Sequence of chain B:
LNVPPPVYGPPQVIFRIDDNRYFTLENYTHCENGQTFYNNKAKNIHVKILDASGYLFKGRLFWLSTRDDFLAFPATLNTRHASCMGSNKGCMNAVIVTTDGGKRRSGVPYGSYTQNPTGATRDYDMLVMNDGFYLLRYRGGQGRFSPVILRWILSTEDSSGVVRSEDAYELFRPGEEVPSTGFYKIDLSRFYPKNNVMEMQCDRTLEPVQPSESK

Sequence of chain A:
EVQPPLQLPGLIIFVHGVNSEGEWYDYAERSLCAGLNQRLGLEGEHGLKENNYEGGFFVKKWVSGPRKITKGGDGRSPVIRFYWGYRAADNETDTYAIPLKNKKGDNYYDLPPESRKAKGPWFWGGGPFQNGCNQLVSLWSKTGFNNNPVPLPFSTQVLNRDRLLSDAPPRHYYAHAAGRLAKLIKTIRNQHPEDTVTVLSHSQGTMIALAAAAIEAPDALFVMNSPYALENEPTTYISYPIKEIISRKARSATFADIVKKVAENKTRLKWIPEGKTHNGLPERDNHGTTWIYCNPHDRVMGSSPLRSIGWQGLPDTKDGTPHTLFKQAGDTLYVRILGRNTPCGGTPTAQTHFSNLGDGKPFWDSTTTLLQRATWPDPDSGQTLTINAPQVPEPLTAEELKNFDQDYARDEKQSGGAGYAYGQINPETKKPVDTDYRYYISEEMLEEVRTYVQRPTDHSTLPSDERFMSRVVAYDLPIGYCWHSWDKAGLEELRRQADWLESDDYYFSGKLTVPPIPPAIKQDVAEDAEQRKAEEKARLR

Interface contacts:
Residue K127 in chain A is in contact with residue Y226 in chain B (closest heavy-atom distance 2.3 Å).
Residue V512 in chain A interacts with residue S140 in chain B (closest heavy-atom distance 3.8 Å).
Residue D63 in chain A interacts with residue S169 in chain B (closest heavy-atom distance 3.3 Å).
Residue N505 in chain A interacts with residue L134 in chain B (closest heavy-atom distance 3.7 Å).
Residue D130 in chain A interacts with residue T238 in chain B (closest heavy-atom distance 3.1 Å).
Residue T514 in chain A interacts with residue Y170 in chain B (closest heavy-atom distance 3.3 Å).
Residue D130 in chain A interacts with residue S237 in chain B (closest heavy-atom distance 2.9 Å).
Residue G128 in chain A is in contact with residue Y226 in chain B (closest heavy-atom distance 3.5 Å).
Residue T508 in chain A interacts with residue A151 in chain B (closest heavy-atom distance 2.8 Å).
Residue S215 in chain A contacts residue N145 in chain B (closest heavy-atom distance 2.9 Å).
Residue P571 in chain A is in contact with residue M142 in chain B (closest heavy-atom distance 3.1 Å).
Residue K86 in chain A interacts with residue S203 in chain B (closest heavy-atom distance 3.2 Å).
Residue T572 in chain A is in contact with residue N145 in chain B (closest heavy-atom distance 2.9 Å).
Residue K509 in chain A interacts with residue I153 in chain B (closest heavy-atom distance 3.7 Å).
Residue E91 in chain A contacts residue R221 in chain B (closest heavy-atom distance 2.8 Å).
Residue G81 in chain A is in contact with residue Y241 in chain B (closest heavy-atom distance 3.2 Å).
Residue E507 in chain A contacts residue A109 in chain B (closest heavy-atom distance 3.7 Å).
Residue G129 in chain A is in contact with residue S237 in chain B (closest heavy-atom distance 3.5 Å).
Residue T508 in chain A is in contact with residue G164 in chain B (closest heavy-atom distance 3.9 Å).
Residue T126 in chain A contacts residue V205 in chain B (closest heavy-atom distance 3.7 Å).
Residue T508 in chain A contacts residue A132 in chain B (closest heavy-atom distance 3.7 Å).
Residue P571 in chain A is in contact with residue G143 in chain B (closest heavy-atom distance 3.9 Å).
Residue K86 in chain A interacts with residue G197 in chain B (closest heavy-atom distance 3.9 Å).
Residue K509 in chain A contacts residue G164 in chain B (closest heavy-atom distance 3.8 Å).
Residue K86 in chain A is in contact with residue T238 in chain B (closest heavy-atom distance 2.6 Å).
Residue N89 in chain A interacts with residue R194 in chain B (closest heavy-atom distance 3.0 Å).
Residue A71 in chain A is in contact with residue G198 in chain B (closest heavy-atom distance 3.9 Å).
Residue E87 in chain A contacts residue G197 in chain B (closest heavy-atom distance 3.5 Å).
Residue E507 in chain A is in contact with residue A132 in chain B (closest heavy-atom distance 3.4 Å).
Residue S575 in chain A contacts residue S144 in chain B (closest heavy-atom distance 3.9 Å).
Residue S579 in chain A is in contact with residue Q172 in chain B (closest heavy-atom distance 3.5 Å).
Residue E87 in chain A interacts with residue R194 in chain B (closest heavy-atom distance 3.2 Å).
Residue E507 in chain A is in contact with residue I153 in chain B (closest heavy-atom distance 3.5 Å).
Residue G128 in chain A interacts with residue P236 in chain B (closest heavy-atom distance 3.7 Å).
Residue Y499 in chain A is in contact with residue S140 in chain B (closest heavy-atom distance 3.3 Å).
Residue K86 in chain A contacts residue R196 in chain B (closest heavy-atom distance 3.6 Å).
Residue Y64 in chain A interacts with residue T171 in chain B (closest heavy-atom distance 2.8 Å).
Residue R67 in chain A contacts residue R194 in chain B (closest heavy-atom distance 2.9 Å).
Residue L85 in chain A is in contact with residue G197 in chain B (closest heavy-atom distance 3.9 Å).
Residue E82 in chain A interacts with residue Y241 in chain B (closest heavy-atom distance 3.5 Å).
Residue E60 in chain A is in contact with residue Y170 in chain B (closest heavy-atom distance 3.9 Å).
Residue S575 in chain A interacts with residue N145 in chain B (closest heavy-atom distance 2.4 Å).
Residue G129 in chain A is in contact with residue R196 in chain B (closest heavy-atom distance 3.5 Å).
Residue N89 in chain A contacts residue V205 in chain B (closest heavy-atom distance 3.1 Å).
Residue G131 in chain A contacts residue R196 in chain B (closest heavy-atom distance 3.8 Å).
Residue N505 in chain A contacts residue S140 in chain B (closest heavy-atom distance 3.8 Å).
Residue G128 in chain A is in contact with residue S237 in chain B (closest heavy-atom distance 3.3 Å).
Residue T514 in chain A contacts residue K146 in chain B (closest heavy-atom distance 2.3 Å).
Residue A488 in chain A is in contact with residue A139 in chain B (closest heavy-atom distance 3.7 Å).
Residue W118 in chain A is in contact with residue Y170 in chain B (closest heavy-atom distance 3.5 Å).
Residue E507 in chain A is in contact with residue L107 in chain B (closest heavy-atom distance 3.5 Å).
Residue T572 in chain A interacts with residue G143 in chain B (closest heavy-atom distance 2.7 Å).
Residue D515 in chain A interacts with residue K146 in chain B (closest heavy-atom distance 3.4 Å).
Residue T216 in chain A contacts residue N145 in chain B (closest heavy-atom distance 3.8 Å).
Residue W118 in chain A interacts with residue P166 in chain B (closest heavy-atom distance 3.5 Å).
Residue P506 in chain A contacts residue D108 in chain B (closest heavy-atom distance 2.9 Å).
Residue E60 in chain A interacts with residue K146 in chain B (closest heavy-atom distance 3.7 Å).
Residue E581 in chain A is in contact with residue N173 in chain B (closest heavy-atom distance 3.9 Å).
Residue E87 in chain A is in contact with residue R196 in chain B (closest heavy-atom distance 3.2 Å).
Residue G128 in chain A interacts with residue T238 in chain B (closest heavy-atom distance 3.1 Å).

The following describes two proteins that form a bound complex.